Residue-level contacts at the interface:
Residue P53 in the first protein interacts with residue V92 in the second protein (closest heavy-atom distance 3.7 Å).
Residue P53 in the first protein interacts with residue V94 in the second protein (closest heavy-atom distance 4.0 Å).
Residue P43 in the first protein contacts residue T119 in the second protein (closest heavy-atom distance 4.2 Å).
Residue Y314 in the first protein contacts residue Q97 in the second protein (closest heavy-atom distance 4.5 Å).
Residue W56 in the first protein contacts residue V181 in the second protein (closest heavy-atom distance 3.6 Å).
Residue R50 in the first protein is in contact with residue V91 in the second protein (closest heavy-atom distance 4.1 Å).
Residue S55 in the first protein interacts with residue D178 in the second protein (closest heavy-atom distance 3.8 Å).
Residue F48 in the first protein contacts residue K89 in the second protein (closest heavy-atom distance 3.2 Å).
Residue P49 in the first protein contacts residue Y122 in the second protein (closest heavy-atom distance 4.4 Å).
Residue Y314 in the first protein is in contact with residue D96 in the second protein (closest heavy-atom distance 3.0 Å).
Residue R50 in the first protein contacts residue V92 in the second protein (closest heavy-atom distance 3.2 Å).
Residue Y314 in the first protein interacts with residue G183 in the second protein (closest heavy-atom distance 3.1 Å).
Residue N26 in the first protein interacts with residue Y114 in the second protein (closest heavy-atom distance 3.4 Å).
Residue N315 in the first protein contacts residue G183 in the second protein (closest heavy-atom distance 4.2 Å).
Residue W56 in the first protein is in contact with residue G183 in the second protein (closest heavy-atom distance 4.2 Å).
Residue W29 in the first protein interacts with residue W105 in the second protein (closest heavy-atom distance 4.3 Å).
Residue R51 in the first protein interacts with residue G95 in the second protein (closest heavy-atom distance 3.6 Å).
Residue W29 in the first protein contacts residue Y114 in the second protein (closest heavy-atom distance 4.2 Å).
Residue P49 in the first protein contacts residue W98 in the second protein (closest heavy-atom distance 2.5 Å).
Residue D313 in the first protein is in contact with residue G95 in the second protein (closest heavy-atom distance 3.4 Å).
Residue V42 in the first protein interacts with residue R117 in the second protein (closest heavy-atom distance 3.0 Å).
Residue W29 in the first protein interacts with residue D120 in the second protein (closest heavy-atom distance 4.3 Å).
Residue V42 in the first protein interacts with residue I99 in the second protein (closest heavy-atom distance 3.6 Å).
Residue Y314 in the first protein is in contact with residue K182 in the second protein (closest heavy-atom distance 4.3 Å).
Residue R30 in the first protein interacts with residue Y114 in the second protein (closest heavy-atom distance 3.4 Å).
Residue P43 in the first protein is in contact with residue I99 in the second protein (closest heavy-atom distance 3.1 Å).
Residue N54 in the first protein interacts with residue G51 in the second protein (closest heavy-atom distance 2.9 Å).
Residue K25 in the first protein is in contact with residue Y114 in the second protein (closest heavy-atom distance 2.8 Å).
Residue R59 in the first protein contacts residue V181 in the second protein (closest heavy-atom distance 3.2 Å).
Residue P53 in the first protein contacts residue G51 in the second protein (closest heavy-atom distance 3.3 Å).
Residue W29 in the first protein interacts with residue M128 in the second protein (closest heavy-atom distance 3.4 Å).
Residue R51 in the first protein is in contact with residue V94 in the second protein (closest heavy-atom distance 3.7 Å).
Residue R30 in the first protein contacts residue K113 in the second protein (closest heavy-atom distance 3.1 Å).
Residue N54 in the first protein is in contact with residue R50 in the second protein (closest heavy-atom distance 2.6 Å).
Residue Y314 in the first protein is in contact with residue G95 in the second protein (closest heavy-atom distance 3.6 Å).
Residue W29 in the first protein is in contact with residue M121 in the second protein (closest heavy-atom distance 3.9 Å).
Residue R51 in the first protein is in contact with residue V92 in the second protein (closest heavy-atom distance 3.6 Å).
Residue L46 in the first protein interacts with residue W98 in the second protein (closest heavy-atom distance 3.6 Å).
Residue R30 in the first protein interacts with residue G111 in the second protein (closest heavy-atom distance 3.9 Å).
Residue N315 in the first protein is in contact with residue V181 in the second protein (closest heavy-atom distance 3.9 Å).
Residue R50 in the first protein interacts with residue M93 in the second protein (closest heavy-atom distance 3.4 Å).
Residue L44 in the first protein interacts with residue R100 in the second protein (closest heavy-atom distance 4.2 Å).
Residue F48 in the first protein contacts residue D90 in the second protein (closest heavy-atom distance 3.2 Å).
Residue L44 in the first protein contacts residue I99 in the second protein (closest heavy-atom distance 4.3 Å).
Residue W29 in the first protein is in contact with residue R124 in the second protein (closest heavy-atom distance 3.6 Å).
Residue D313 in the first protein is in contact with residue V94 in the second protein (closest heavy-atom distance 3.1 Å).
Residue N54 in the first protein interacts with residue E52 in the second protein (closest heavy-atom distance 3.5 Å).
Residue W56 in the first protein is in contact with residue V94 in the second protein (closest heavy-atom distance 3.9 Å).
Residue N315 in the first protein contacts residue K182 in the second protein (closest heavy-atom distance 4.0 Å).
Residue P53 in the first protein is in contact with residue Q53 in the second protein (closest heavy-atom distance 4.2 Å).
Residue P49 in the first protein is in contact with residue V91 in the second protein (closest heavy-atom distance 4.4 Å).
Residue Y314 in the first protein contacts residue V94 in the second protein (closest heavy-atom distance 3.6 Å).
Residue H52 in the first protein interacts with residue V92 in the second protein (closest heavy-atom distance 3.5 Å).
Residue F48 in the first protein contacts residue Y122 in the second protein (closest heavy-atom distance 3.4 Å).
Residue M309 in the first protein contacts residue G95 in the second protein (closest heavy-atom distance 3.7 Å).
Residue M309 in the first protein interacts with residue D96 in the second protein (closest heavy-atom distance 3.7 Å).
Residue A28 in the first protein contacts residue R124 in the second protein (closest heavy-atom distance 2.8 Å).
Residue R51 in the first protein contacts residue M93 in the second protein (closest heavy-atom distance 3.7 Å).
Residue R50 in the first protein is in contact with residue W98 in the second protein (closest heavy-atom distance 3.6 Å).
Residue W29 in the first protein is in contact with residue I116 in the second protein (closest heavy-atom distance 3.4 Å).

Sequence of the first protein:
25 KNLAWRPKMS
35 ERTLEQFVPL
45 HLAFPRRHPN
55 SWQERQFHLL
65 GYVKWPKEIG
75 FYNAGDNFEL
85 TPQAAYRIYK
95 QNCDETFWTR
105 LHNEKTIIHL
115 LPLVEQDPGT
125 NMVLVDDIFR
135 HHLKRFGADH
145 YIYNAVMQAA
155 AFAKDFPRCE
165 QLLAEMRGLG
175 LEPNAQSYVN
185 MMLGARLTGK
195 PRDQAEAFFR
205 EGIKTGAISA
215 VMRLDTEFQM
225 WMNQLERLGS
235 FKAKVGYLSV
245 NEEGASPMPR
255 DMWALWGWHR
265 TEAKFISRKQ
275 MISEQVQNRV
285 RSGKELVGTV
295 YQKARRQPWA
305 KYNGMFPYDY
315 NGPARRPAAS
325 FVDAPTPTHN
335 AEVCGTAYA

Sequence of the second protein:
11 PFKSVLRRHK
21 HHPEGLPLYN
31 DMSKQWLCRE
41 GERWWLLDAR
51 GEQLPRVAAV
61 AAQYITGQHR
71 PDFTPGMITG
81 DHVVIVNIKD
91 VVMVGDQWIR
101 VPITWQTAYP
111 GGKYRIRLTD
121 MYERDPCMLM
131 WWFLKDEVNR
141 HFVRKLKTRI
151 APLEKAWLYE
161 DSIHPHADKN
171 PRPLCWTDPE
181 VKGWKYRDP

This data describes a binding interaction between two proteins.